The following describes two proteins that form a bound complex.

Residue-level contacts at the interface:
Residue R68 in protein 1 interacts with residue Y297 in protein 2 (closest heavy-atom distance 3.5 Å).
Residue Q85 in protein 1 is in contact with residue Q269 in protein 2 (closest heavy-atom distance 3.4 Å).
Residue S66 in protein 1 contacts residue W300 in protein 2 (closest heavy-atom distance 3.3 Å).
Residue K34 in protein 1 is in contact with residue G3 in protein 2 (closest heavy-atom distance 3.0 Å).
Residue H17 in protein 1 contacts residue L280 in protein 2 (closest heavy-atom distance 3.5 Å).
Residue H1427 in protein 1 interacts with residue E285 in protein 2 (closest heavy-atom distance 2.7 Å).
Residue P1426 in protein 1 interacts with residue W6 in protein 2 (closest heavy-atom distance 3.3 Å).
Residue A67 in protein 1 interacts with residue Y297 in protein 2 (closest heavy-atom distance 2.6 Å).
Residue L75 in protein 1 contacts residue Y297 in protein 2 (closest heavy-atom distance 3.5 Å).
Residue V20 in protein 1 is in contact with residue F196 in protein 2 (closest heavy-atom distance 3.6 Å).
Residue E63 in protein 1 interacts with residue W209 in protein 2 (closest heavy-atom distance 3.5 Å).
Residue R68 in protein 1 is in contact with residue D301 in protein 2 (closest heavy-atom distance 2.5 Å).
Residue S22 in protein 1 is in contact with residue E278 in protein 2 (closest heavy-atom distance 3.4 Å).
Residue A67 in protein 1 interacts with residue D214 in protein 2 (closest heavy-atom distance 2.8 Å).
Residue S66 in protein 1 is in contact with residue S210 in protein 2 (closest heavy-atom distance 3.5 Å).
Residue L16 in protein 1 is in contact with residue W6 in protein 2 (closest heavy-atom distance 3.4 Å).
Residue P31 in protein 1 contacts residue W6 in protein 2 (closest heavy-atom distance 3.3 Å).
Residue R93 in protein 1 is in contact with residue S279 in protein 2 (closest heavy-atom distance 2.8 Å).
Residue D32 in protein 1 contacts residue P226 in protein 2 (closest heavy-atom distance 3.2 Å).
Residue Y19 in protein 1 interacts with residue I187 in protein 2 (closest heavy-atom distance 3.5 Å).
Residue S64 in protein 1 interacts with residue R87 in protein 2 (closest heavy-atom distance 3.0 Å).
Residue F62 in protein 1 interacts with residue Q206 in protein 2 (closest heavy-atom distance 2.4 Å).
Residue K34 in protein 1 is in contact with residue S2 in protein 2 (closest heavy-atom distance 3.4 Å).
Residue R93 in protein 1 is in contact with residue M276 in protein 2 (closest heavy-atom distance 2.9 Å).
Residue N61 in protein 1 is in contact with residue Q206 in protein 2 (closest heavy-atom distance 3.3 Å).
Residue S64 in protein 1 is in contact with residue Q93 in protein 2 (closest heavy-atom distance 3.3 Å).
Residue S64 in protein 1 interacts with residue N213 in protein 2 (closest heavy-atom distance 3.3 Å).
Residue Y19 in protein 1 contacts residue S279 in protein 2 (closest heavy-atom distance 3.4 Å).
Residue R93 in protein 1 interacts with residue A277 in protein 2 (closest heavy-atom distance 3.0 Å).
Residue F33 in protein 1 is in contact with residue S4 in protein 2 (closest heavy-atom distance 3.6 Å).
Residue Y30 in protein 1 contacts residue Q186 in protein 2 (closest heavy-atom distance 3.6 Å).
Residue I89 in protein 1 contacts residue N273 in protein 2 (closest heavy-atom distance 3.3 Å).
Residue E63 in protein 1 contacts residue R92 in protein 2 (closest heavy-atom distance 3.5 Å).
Residue H1427 in protein 1 is in contact with residue R11 in protein 2 (closest heavy-atom distance 3.5 Å).
Residue D32 in protein 1 is in contact with residue F5 in protein 2 (closest heavy-atom distance 3.3 Å).
Residue L75 in protein 1 is in contact with residue I294 in protein 2 (closest heavy-atom distance 3.3 Å).
Residue N1425 in protein 1 contacts residue L280 in protein 2 (closest heavy-atom distance 3.2 Å).
Residue A67 in protein 1 interacts with residue S210 in protein 2 (closest heavy-atom distance 3.2 Å).
Residue S64 in protein 1 interacts with residue M83 in protein 2 (closest heavy-atom distance 3.6 Å).
Residue H56 in protein 1 is in contact with residue R92 in protein 2 (closest heavy-atom distance 3.6 Å).
Residue I65 in protein 1 contacts residue Q206 in protein 2 (closest heavy-atom distance 3.6 Å).
Residue V29 in protein 1 is in contact with residue V190 in protein 2 (closest heavy-atom distance 3.7 Å).
Residue E63 in protein 1 is in contact with residue Q93 in protein 2 (closest heavy-atom distance 3.4 Å).
Residue R93 in protein 1 interacts with residue V281 in protein 2 (closest heavy-atom distance 3.5 Å).
Residue V60 in protein 1 interacts with residue W209 in protein 2 (closest heavy-atom distance 3.6 Å).
Residue K88 in protein 1 is in contact with residue S264 in protein 2 (closest heavy-atom distance 2.5 Å).
Residue M59 in protein 1 interacts with residue W209 in protein 2 (closest heavy-atom distance 3.6 Å).
Residue P58 in protein 1 is in contact with residue R92 in protein 2 (closest heavy-atom distance 3.4 Å).
Residue I65 in protein 1 interacts with residue S210 in protein 2 (closest heavy-atom distance 2.5 Å).
Residue V71 in protein 1 contacts residue N207 in protein 2 (closest heavy-atom distance 3.3 Å).
Residue D32 in protein 1 contacts residue Q186 in protein 2 (closest heavy-atom distance 3.6 Å).
Residue F86 in protein 1 interacts with residue M287 in protein 2 (closest heavy-atom distance 3.6 Å).
Residue R68 in protein 1 is in contact with residue W300 in protein 2 (closest heavy-atom distance 3.2 Å).
Residue S66 in protein 1 contacts residue D214 in protein 2 (closest heavy-atom distance 2.4 Å).
Residue F86 in protein 1 interacts with residue L283 in protein 2 (closest heavy-atom distance 3.7 Å).
Residue F33 in protein 1 is in contact with residue Q186 in protein 2 (closest heavy-atom distance 3.4 Å).
Residue Q78 in protein 1 is in contact with residue I240 in protein 2 (closest heavy-atom distance 3.6 Å).
Residue R93 in protein 1 contacts residue L283 in protein 2 (closest heavy-atom distance 3.5 Å).
Residue Q85 in protein 1 contacts residue S264 in protein 2 (closest heavy-atom distance 2.6 Å).
Residue V60 in protein 1 is in contact with residue Q206 in protein 2 (closest heavy-atom distance 3.6 Å).

Sequence of protein 2:
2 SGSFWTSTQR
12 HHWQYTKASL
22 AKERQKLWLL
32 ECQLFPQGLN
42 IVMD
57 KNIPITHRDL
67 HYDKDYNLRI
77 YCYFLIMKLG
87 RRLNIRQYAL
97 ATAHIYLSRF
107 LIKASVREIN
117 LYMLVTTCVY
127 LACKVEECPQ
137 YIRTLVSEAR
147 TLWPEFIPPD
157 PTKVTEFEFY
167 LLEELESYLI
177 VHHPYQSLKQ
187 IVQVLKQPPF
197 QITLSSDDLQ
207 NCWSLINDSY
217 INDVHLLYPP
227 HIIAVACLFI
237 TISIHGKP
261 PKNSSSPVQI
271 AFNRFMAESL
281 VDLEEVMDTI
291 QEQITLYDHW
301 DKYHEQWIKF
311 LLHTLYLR

Sequence of protein 1:
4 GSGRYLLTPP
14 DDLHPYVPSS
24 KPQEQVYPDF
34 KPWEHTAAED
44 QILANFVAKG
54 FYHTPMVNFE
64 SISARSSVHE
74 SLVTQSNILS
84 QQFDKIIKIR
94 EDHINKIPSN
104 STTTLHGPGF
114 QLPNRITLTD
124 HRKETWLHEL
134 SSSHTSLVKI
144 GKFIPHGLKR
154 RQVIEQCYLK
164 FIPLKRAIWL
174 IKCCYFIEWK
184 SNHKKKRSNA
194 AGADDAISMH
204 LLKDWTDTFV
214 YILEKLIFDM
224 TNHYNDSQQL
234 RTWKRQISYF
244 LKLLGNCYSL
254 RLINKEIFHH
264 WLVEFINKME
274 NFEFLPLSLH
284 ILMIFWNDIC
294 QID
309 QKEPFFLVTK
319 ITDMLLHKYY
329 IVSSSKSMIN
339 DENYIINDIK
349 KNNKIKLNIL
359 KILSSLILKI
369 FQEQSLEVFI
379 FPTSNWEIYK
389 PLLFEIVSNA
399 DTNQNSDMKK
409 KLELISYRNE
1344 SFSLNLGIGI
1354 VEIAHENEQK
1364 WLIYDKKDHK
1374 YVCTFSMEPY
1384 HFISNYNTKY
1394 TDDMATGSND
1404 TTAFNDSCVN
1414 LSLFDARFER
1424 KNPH